This data describes a binding interaction between two proteins.

Sequence of the second protein:
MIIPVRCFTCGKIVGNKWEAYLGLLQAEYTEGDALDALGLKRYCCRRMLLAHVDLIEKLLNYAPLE

Sequence of the first protein:
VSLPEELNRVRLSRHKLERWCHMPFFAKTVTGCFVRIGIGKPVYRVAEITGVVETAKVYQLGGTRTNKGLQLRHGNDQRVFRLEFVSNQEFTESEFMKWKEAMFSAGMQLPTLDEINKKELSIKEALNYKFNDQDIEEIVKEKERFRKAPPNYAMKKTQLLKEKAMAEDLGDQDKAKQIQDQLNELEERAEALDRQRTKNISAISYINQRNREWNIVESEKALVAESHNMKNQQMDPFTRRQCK

Residue-level contacts at the interface:
Residue Y512 in the first protein is in contact with residue E66 in the second protein (closest heavy-atom distance 4.9 Å).
Residue N559 in the first protein interacts with residue E57 in the second protein (closest heavy-atom distance 4.8 Å).
Residue I560 in the first protein interacts with residue E57 in the second protein (closest heavy-atom distance 4.8 Å).